Sequence of the second protein:
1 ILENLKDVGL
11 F

Sequence of the first protein:
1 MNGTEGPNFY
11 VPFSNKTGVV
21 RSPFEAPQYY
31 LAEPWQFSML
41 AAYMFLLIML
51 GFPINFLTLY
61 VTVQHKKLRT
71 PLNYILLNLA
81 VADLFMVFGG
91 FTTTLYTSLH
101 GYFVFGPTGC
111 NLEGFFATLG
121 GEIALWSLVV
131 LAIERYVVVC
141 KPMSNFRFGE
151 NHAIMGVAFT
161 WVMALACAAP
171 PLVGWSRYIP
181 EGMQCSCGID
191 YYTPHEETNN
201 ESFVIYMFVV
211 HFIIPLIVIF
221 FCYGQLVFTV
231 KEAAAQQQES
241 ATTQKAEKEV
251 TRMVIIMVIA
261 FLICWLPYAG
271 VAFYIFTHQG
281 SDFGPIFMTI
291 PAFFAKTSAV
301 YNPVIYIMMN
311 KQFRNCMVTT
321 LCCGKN

Residue-level contacts at the interface:
Residue V139 in the first protein contacts residue L5 in the second protein (closest heavy-atom distance 3.9 Å).
Residue N310 in the first protein contacts residue V8 in the second protein (closest heavy-atom distance 4.7 Å).
Residue V139 in the first protein is in contact with residue I1 in the second protein (closest heavy-atom distance 4.5 Å).
Residue T229 in the first protein contacts residue I1 in the second protein (closest heavy-atom distance 4.3 Å).
Residue A246 in the first protein interacts with residue F11 in the second protein (closest heavy-atom distance 3.6 Å).
Residue L72 in the first protein is in contact with residue D7 in the second protein (closest heavy-atom distance 3.4 Å).
Residue R135 in the first protein interacts with residue L10 in the second protein (closest heavy-atom distance 3.4 Å).
Residue V139 in the first protein interacts with residue V8 in the second protein (closest heavy-atom distance 4.3 Å).
Residue V138 in the first protein is in contact with residue N4 in the second protein (closest heavy-atom distance 3.6 Å).
Residue R135 in the first protein contacts residue G9 in the second protein (closest heavy-atom distance 4.6 Å).
Residue A233 in the first protein is in contact with residue I1 in the second protein (closest heavy-atom distance 3.7 Å).
Residue K245 in the first protein interacts with residue F11 in the second protein (closest heavy-atom distance 3.9 Å).
Residue T243 in the first protein contacts residue L2 in the second protein (closest heavy-atom distance 3.7 Å).
Residue R135 in the first protein interacts with residue V8 in the second protein (closest heavy-atom distance 3.1 Å).
Residue T242 in the first protein contacts residue L2 in the second protein (closest heavy-atom distance 3.5 Å).
Residue K311 in the first protein contacts residue F11 in the second protein (closest heavy-atom distance 4.6 Å).
Residue L226 in the first protein contacts residue L10 in the second protein (closest heavy-atom distance 3.8 Å).
Residue S240 in the first protein interacts with residue L2 in the second protein (closest heavy-atom distance 5.0 Å).
Residue M257 in the first protein contacts residue L10 in the second protein (closest heavy-atom distance 4.2 Å).
Residue V139 in the first protein is in contact with residue N4 in the second protein (closest heavy-atom distance 4.2 Å).
Residue L72 in the first protein contacts residue V8 in the second protein (closest heavy-atom distance 3.8 Å).
Residue E249 in the first protein interacts with residue F11 in the second protein (closest heavy-atom distance 4.0 Å).
Residue V230 in the first protein interacts with residue L5 in the second protein (closest heavy-atom distance 4.1 Å).
Residue V230 in the first protein contacts residue I1 in the second protein (closest heavy-atom distance 3.7 Å).
Residue V250 in the first protein is in contact with residue L5 in the second protein (closest heavy-atom distance 3.8 Å).
Residue E249 in the first protein contacts residue L10 in the second protein (closest heavy-atom distance 3.5 Å).
Residue V250 in the first protein is in contact with residue L10 in the second protein (closest heavy-atom distance 3.9 Å).
Residue V138 in the first protein interacts with residue V8 in the second protein (closest heavy-atom distance 4.0 Å).
Residue M253 in the first protein is in contact with residue L10 in the second protein (closest heavy-atom distance 4.4 Å).
Residue T242 in the first protein is in contact with residue F11 in the second protein (closest heavy-atom distance 4.0 Å).
Residue K141 in the first protein interacts with residue N4 in the second protein (closest heavy-atom distance 4.1 Å).
Residue A246 in the first protein contacts residue L2 in the second protein (closest heavy-atom distance 3.6 Å).
Residue A246 in the first protein is in contact with residue L5 in the second protein (closest heavy-atom distance 4.3 Å).
Residue N310 in the first protein contacts residue G9 in the second protein (closest heavy-atom distance 3.6 Å).
Residue N73 in the first protein contacts residue D7 in the second protein (closest heavy-atom distance 4.5 Å).
Residue V250 in the first protein is in contact with residue F11 in the second protein (closest heavy-atom distance 4.4 Å).

These two protein chains interact to form a complex.